Interface contacts:
Residue T283 in the second protein contacts residue R20 in the first protein (closest heavy-atom distance 3.9 Å).
Residue Q305 in the second protein is in contact with residue K46 in the first protein (closest heavy-atom distance 3.9 Å).
Residue E140 in the second protein interacts with residue A33 in the first protein (closest heavy-atom distance 4.0 Å).
Residue Q136 in the second protein interacts with residue A36 in the first protein (closest heavy-atom distance 3.8 Å).
Residue G285 in the second protein is in contact with residue A17 in the first protein (closest heavy-atom distance 3.2 Å).
Residue S306 in the second protein is in contact with residue R47 in the first protein (closest heavy-atom distance 3.2 Å).
Residue Y284 in the second protein interacts with residue T18 in the first protein (closest heavy-atom distance 3.0 Å).
Residue R146 in the second protein interacts with residue S48 in the first protein (closest heavy-atom distance 3.8 Å).
Residue H279 in the second protein is in contact with residue R52 in the first protein (closest heavy-atom distance 3.1 Å).
Residue L250 in the second protein interacts with residue L43 in the first protein (closest heavy-atom distance 3.5 Å).
Residue Y386 in the second protein interacts with residue R56 in the first protein (closest heavy-atom distance 3.5 Å).
Residue Q308 in the second protein contacts residue R52 in the first protein (closest heavy-atom distance 3.3 Å).
Residue Q308 in the second protein contacts residue R20 in the first protein (closest heavy-atom distance 4.0 Å).
Residue Y284 in the second protein interacts with residue R20 in the first protein (closest heavy-atom distance 2.5 Å).
Residue R146 in the second protein interacts with residue V42 in the first protein (closest heavy-atom distance 2.6 Å).
Residue H279 in the second protein contacts residue R20 in the first protein (closest heavy-atom distance 3.3 Å).
Residue S382 in the second protein interacts with residue R56 in the first protein (closest heavy-atom distance 2.5 Å).
Residue D378 in the second protein is in contact with residue R56 in the first protein (closest heavy-atom distance 2.4 Å).
Residue A364 in the second protein interacts with residue L55 in the first protein (closest heavy-atom distance 3.9 Å).
Residue E140 in the second protein interacts with residue S38 in the first protein (closest heavy-atom distance 3.7 Å).
Residue Y284 in the second protein is in contact with residue S16 in the first protein (closest heavy-atom distance 3.8 Å).
Residue L361 in the second protein contacts residue R56 in the first protein (closest heavy-atom distance 3.4 Å).
Residue T143 in the second protein interacts with residue E39 in the first protein (closest heavy-atom distance 3.3 Å).
Residue A364 in the second protein contacts residue E53 in the first protein (closest heavy-atom distance 3.2 Å).
Residue W395 in the second protein contacts residue R56 in the first protein (closest heavy-atom distance 4.0 Å).
Residue D281 in the second protein interacts with residue R47 in the first protein (closest heavy-atom distance 2.8 Å).
Residue T283 in the second protein interacts with residue G21 in the first protein (closest heavy-atom distance 2.8 Å).
Residue L361 in the second protein contacts residue L55 in the first protein (closest heavy-atom distance 3.7 Å).
Residue F307 in the second protein interacts with residue R20 in the first protein (closest heavy-atom distance 3.4 Å).
Residue Y280 in the second protein interacts with residue R20 in the first protein (closest heavy-atom distance 3.0 Å).
Residue D281 in the second protein contacts residue S48 in the first protein (closest heavy-atom distance 2.7 Å).
Residue Q136 in the second protein contacts residue T37 in the first protein (closest heavy-atom distance 3.3 Å).
Residue Q271 in the second protein is in contact with residue L55 in the first protein (closest heavy-atom distance 3.1 Å).
Residue P249 in the second protein interacts with residue D44 in the first protein (closest heavy-atom distance 4.0 Å).
Residue S144 in the second protein is in contact with residue V42 in the first protein (closest heavy-atom distance 3.0 Å).
Residue L250 in the second protein contacts residue L45 in the first protein (closest heavy-atom distance 3.8 Å).
Residue T143 in the second protein interacts with residue P41 in the first protein (closest heavy-atom distance 3.4 Å).
Residue G285 in the second protein contacts residue S16 in the first protein (closest heavy-atom distance 2.8 Å).
Residue H368 in the second protein interacts with residue S54 in the first protein (closest heavy-atom distance 4.0 Å).
Residue H252 in the second protein interacts with residue V42 in the first protein (closest heavy-atom distance 2.7 Å).
Residue Q271 in the second protein is in contact with residue G57 in the first protein (closest heavy-atom distance 4.0 Å).
Residue Y284 in the second protein contacts residue S19 in the first protein (closest heavy-atom distance 2.7 Å).
Residue H252 in the second protein interacts with residue L43 in the first protein (closest heavy-atom distance 3.2 Å).
Residue R389 in the second protein is in contact with residue R56 in the first protein (closest heavy-atom distance 3.4 Å).
Residue V325 in the second protein contacts residue L43 in the first protein (closest heavy-atom distance 3.3 Å).
Residue T143 in the second protein is in contact with residue S40 in the first protein (closest heavy-atom distance 3.3 Å).
Residue Y284 in the second protein contacts residue A17 in the first protein (closest heavy-atom distance 3.8 Å).
Residue A364 in the second protein interacts with residue S54 in the first protein (closest heavy-atom distance 3.7 Å).
Residue H279 in the second protein is in contact with residue T18 in the first protein (closest heavy-atom distance 4.0 Å).
Residue M145 in the second protein is in contact with residue V42 in the first protein (closest heavy-atom distance 2.9 Å).
Residue L365 in the second protein interacts with residue R56 in the first protein (closest heavy-atom distance 3.8 Å).
Residue N267 in the second protein contacts residue G57 in the first protein (closest heavy-atom distance 3.8 Å).
Residue L250 in the second protein interacts with residue D44 in the first protein (closest heavy-atom distance 3.6 Å).
Residue D281 in the second protein is in contact with residue R20 in the first protein (closest heavy-atom distance 3.1 Å).
Residue S306 in the second protein interacts with residue S48 in the first protein (closest heavy-atom distance 3.9 Å).
Residue T143 in the second protein is in contact with residue V42 in the first protein (closest heavy-atom distance 3.2 Å).
Residue S306 in the second protein interacts with residue L43 in the first protein (closest heavy-atom distance 3.8 Å).
Residue T309 in the second protein contacts residue R52 in the first protein (closest heavy-atom distance 1.9 Å).
Residue C282 in the second protein is in contact with residue K46 in the first protein (closest heavy-atom distance 2.8 Å).
Residue F310 in the second protein is in contact with residue R52 in the first protein (closest heavy-atom distance 3.8 Å).

The following describes two proteins that form a bound complex.

Sequence of the first protein:
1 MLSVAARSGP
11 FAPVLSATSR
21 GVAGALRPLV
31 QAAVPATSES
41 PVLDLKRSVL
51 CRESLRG

Sequence of the second protein:
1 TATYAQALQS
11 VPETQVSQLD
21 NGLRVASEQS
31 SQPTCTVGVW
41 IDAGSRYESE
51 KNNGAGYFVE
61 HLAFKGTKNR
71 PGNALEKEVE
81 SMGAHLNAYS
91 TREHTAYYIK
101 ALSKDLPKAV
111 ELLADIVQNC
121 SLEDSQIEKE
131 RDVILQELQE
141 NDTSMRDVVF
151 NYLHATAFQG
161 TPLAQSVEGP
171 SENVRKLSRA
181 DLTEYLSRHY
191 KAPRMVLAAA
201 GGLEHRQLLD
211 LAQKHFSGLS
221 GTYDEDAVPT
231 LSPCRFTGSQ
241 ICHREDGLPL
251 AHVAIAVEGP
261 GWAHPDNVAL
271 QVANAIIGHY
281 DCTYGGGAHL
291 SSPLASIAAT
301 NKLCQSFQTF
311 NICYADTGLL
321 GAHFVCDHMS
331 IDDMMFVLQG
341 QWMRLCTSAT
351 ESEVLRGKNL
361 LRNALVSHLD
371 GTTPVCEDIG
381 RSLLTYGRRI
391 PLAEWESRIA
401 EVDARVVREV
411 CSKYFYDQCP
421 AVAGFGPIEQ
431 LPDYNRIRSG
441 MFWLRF